Sequence of protein 1:
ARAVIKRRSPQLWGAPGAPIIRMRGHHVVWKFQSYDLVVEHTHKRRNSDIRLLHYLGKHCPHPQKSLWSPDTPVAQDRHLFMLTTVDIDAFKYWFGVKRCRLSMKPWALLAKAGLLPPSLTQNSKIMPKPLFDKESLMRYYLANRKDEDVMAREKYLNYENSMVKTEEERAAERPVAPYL

Sequence of protein 2:
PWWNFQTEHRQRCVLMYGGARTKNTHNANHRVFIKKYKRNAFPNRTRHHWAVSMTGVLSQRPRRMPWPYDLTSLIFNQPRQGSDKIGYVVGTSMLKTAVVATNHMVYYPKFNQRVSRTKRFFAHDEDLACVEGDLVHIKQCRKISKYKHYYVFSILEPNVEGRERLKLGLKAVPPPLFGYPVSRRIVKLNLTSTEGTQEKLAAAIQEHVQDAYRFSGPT

The following describes two proteins that form a bound complex.

Contacts between the two chains:
Residue M25 in protein 2 is in contact with residue L60 in protein 1 (closest heavy-atom distance 3.6 Å).
Residue L24 in protein 2 contacts residue R32 in protein 1 (closest heavy-atom distance 2.5 Å).
Residue R21 in protein 2 contacts residue I58 in protein 1 (closest heavy-atom distance 3.9 Å).
Residue M25 in protein 2 contacts residue D57 in protein 1 (closest heavy-atom distance 3.3 Å).
Residue M25 in protein 2 interacts with residue R32 in protein 1 (closest heavy-atom distance 3.1 Å).
Residue V23 in protein 2 interacts with residue R32 in protein 1 (closest heavy-atom distance 3.7 Å).
Residue Y26 in protein 2 interacts with residue R59 in protein 1 (closest heavy-atom distance 3.8 Å).
Residue Y26 in protein 2 interacts with residue S56 in protein 1 (closest heavy-atom distance 4.6 Å).
Residue Y26 in protein 2 contacts residue R32 in protein 1 (closest heavy-atom distance 4.6 Å).
Residue G27 in protein 2 contacts residue D44 in protein 1 (closest heavy-atom distance 5.0 Å).
Residue Y26 in protein 2 interacts with residue D57 in protein 1 (closest heavy-atom distance 4.0 Å).
Residue M25 in protein 2 is in contact with residue I58 in protein 1 (closest heavy-atom distance 3.7 Å).
Residue G27 in protein 2 interacts with residue H34 in protein 1 (closest heavy-atom distance 3.2 Å).
Residue L24 in protein 2 contacts residue L60 in protein 1 (closest heavy-atom distance 3.6 Å).
Residue L24 in protein 2 contacts residue Y63 in protein 1 (closest heavy-atom distance 3.6 Å).
Residue G27 in protein 2 is in contact with residue R32 in protein 1 (closest heavy-atom distance 4.0 Å).
Residue M25 in protein 2 interacts with residue R59 in protein 1 (closest heavy-atom distance 3.3 Å).